Sequence of the first protein:
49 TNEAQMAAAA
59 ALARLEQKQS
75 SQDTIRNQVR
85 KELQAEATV

Sequence of the second protein:
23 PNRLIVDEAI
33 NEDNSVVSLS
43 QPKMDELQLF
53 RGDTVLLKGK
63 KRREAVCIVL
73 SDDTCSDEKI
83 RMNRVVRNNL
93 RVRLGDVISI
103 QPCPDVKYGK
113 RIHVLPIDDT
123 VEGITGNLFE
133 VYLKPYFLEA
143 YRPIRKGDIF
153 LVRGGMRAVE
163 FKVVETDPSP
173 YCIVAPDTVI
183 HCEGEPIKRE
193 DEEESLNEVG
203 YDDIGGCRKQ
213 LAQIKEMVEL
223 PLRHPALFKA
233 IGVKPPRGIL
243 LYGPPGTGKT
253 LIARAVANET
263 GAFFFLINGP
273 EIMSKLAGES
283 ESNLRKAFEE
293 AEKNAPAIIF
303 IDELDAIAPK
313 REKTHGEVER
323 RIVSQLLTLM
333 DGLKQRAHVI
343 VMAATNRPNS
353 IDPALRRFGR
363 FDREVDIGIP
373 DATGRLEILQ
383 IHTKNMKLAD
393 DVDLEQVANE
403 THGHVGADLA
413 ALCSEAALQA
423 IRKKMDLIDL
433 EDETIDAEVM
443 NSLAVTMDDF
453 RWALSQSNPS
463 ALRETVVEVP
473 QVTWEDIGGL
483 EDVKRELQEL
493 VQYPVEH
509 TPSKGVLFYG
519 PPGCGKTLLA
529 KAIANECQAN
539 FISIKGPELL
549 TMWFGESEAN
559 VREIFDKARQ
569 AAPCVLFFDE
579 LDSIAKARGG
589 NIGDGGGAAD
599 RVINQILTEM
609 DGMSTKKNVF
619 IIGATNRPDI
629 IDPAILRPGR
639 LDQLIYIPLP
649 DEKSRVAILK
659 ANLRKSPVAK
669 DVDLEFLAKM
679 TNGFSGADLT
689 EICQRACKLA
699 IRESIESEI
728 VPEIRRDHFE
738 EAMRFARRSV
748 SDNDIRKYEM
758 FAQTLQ

The following describes two proteins that form a bound complex.

Contacts between the two chains:
Residue H499 in the second protein contacts residue E90 in the first protein (closest heavy-atom distance 4.8 Å).
Residue H499 in the second protein contacts residue A89 in the first protein (closest heavy-atom distance 3.8 Å).
Residue E498 in the second protein is in contact with residue V93 in the first protein (closest heavy-atom distance 3.4 Å).
Residue H499 in the second protein is in contact with residue V93 in the first protein (closest heavy-atom distance 3.4 Å).
Residue E498 in the second protein is in contact with residue T92 in the first protein (closest heavy-atom distance 3.4 Å).
Residue E498 in the second protein contacts residue A89 in the first protein (closest heavy-atom distance 4.8 Å).